Interface contacts:
Residue T101 in protein 2 contacts residue F7 in protein 1 (closest heavy-atom distance 5.0 Å).
Residue G100 in protein 2 interacts with residue Q2 in protein 1 (closest heavy-atom distance 4.5 Å).
Residue Y54 in protein 2 is in contact with residue L3 in protein 1 (closest heavy-atom distance 4.6 Å).
Residue Y51 in protein 2 interacts with residue F7 in protein 1 (closest heavy-atom distance 3.2 Å).
Residue Y51 in protein 2 contacts residue G8 in protein 1 (closest heavy-atom distance 3.2 Å).
Residue G100 in protein 2 contacts residue D4 in protein 1 (closest heavy-atom distance 3.2 Å).
Residue A34 in protein 2 contacts residue L3 in protein 1 (closest heavy-atom distance 4.7 Å).
Residue D32 in protein 2 contacts residue L3 in protein 1 (closest heavy-atom distance 4.2 Å).
Residue G102 in protein 2 contacts residue D4 in protein 1 (closest heavy-atom distance 3.2 Å).
Residue G99 in protein 2 interacts with residue L3 in protein 1 (closest heavy-atom distance 4.0 Å).
Residue F103 in protein 2 contacts residue F7 in protein 1 (closest heavy-atom distance 4.0 Å).
Residue G100 in protein 2 is in contact with residue L3 in protein 1 (closest heavy-atom distance 3.4 Å).
Residue A34 in protein 2 interacts with residue F7 in protein 1 (closest heavy-atom distance 3.4 Å).
Residue N36 in protein 2 interacts with residue F7 in protein 1 (closest heavy-atom distance 3.9 Å).
Residue T101 in protein 2 interacts with residue D4 in protein 1 (closest heavy-atom distance 3.9 Å).
Residue G102 in protein 2 contacts residue F7 in protein 1 (closest heavy-atom distance 4.0 Å).
Residue G99 in protein 2 contacts residue F7 in protein 1 (closest heavy-atom distance 3.7 Å).
Residue T101 in protein 2 interacts with residue Q2 in protein 1 (closest heavy-atom distance 4.6 Å).
Residue Y51 in protein 2 contacts residue A6 in protein 1 (closest heavy-atom distance 2.9 Å).
Residue Y33 in protein 2 is in contact with residue L3 in protein 1 (closest heavy-atom distance 3.4 Å).
Residue G100 in protein 2 is in contact with residue F7 in protein 1 (closest heavy-atom distance 3.2 Å).

Sequence of protein 1:
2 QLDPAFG

These two protein chains interact to form a complex.

Sequence of protein 2:
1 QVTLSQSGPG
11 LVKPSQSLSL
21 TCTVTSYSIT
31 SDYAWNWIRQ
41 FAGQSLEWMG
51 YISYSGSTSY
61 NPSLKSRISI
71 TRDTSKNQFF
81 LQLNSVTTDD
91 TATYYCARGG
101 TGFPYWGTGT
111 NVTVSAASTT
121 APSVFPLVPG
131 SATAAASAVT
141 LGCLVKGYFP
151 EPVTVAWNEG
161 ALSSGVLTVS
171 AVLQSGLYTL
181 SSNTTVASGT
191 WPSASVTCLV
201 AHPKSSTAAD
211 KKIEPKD